Sequence of chain A:
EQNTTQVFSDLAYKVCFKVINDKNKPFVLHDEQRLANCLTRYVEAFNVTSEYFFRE

These two protein chains interact to form a complex.

Sequence of chain B:
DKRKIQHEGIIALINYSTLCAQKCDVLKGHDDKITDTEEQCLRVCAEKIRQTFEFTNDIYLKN

Contacts between the two chains:
Residue L44 in chain B interacts with residue A46 in chain A (closest heavy-atom distance 3.7 Å).
Residue D34 in chain B contacts residue R42 in chain A (closest heavy-atom distance 3.6 Å).
Residue I36 in chain B contacts residue A46 in chain A (closest heavy-atom distance 3.5 Å).
Residue I16 in chain B is in contact with residue F9 in chain A (closest heavy-atom distance 3.8 Å).
Residue D34 in chain B interacts with residue N38 in chain A (closest heavy-atom distance 3.8 Å).
Residue L29 in chain B contacts residue V16 in chain A (closest heavy-atom distance 3.6 Å).
Residue L29 in chain B interacts with residue C17 in chain A (closest heavy-atom distance 3.7 Å).
Residue N17 in chain B interacts with residue L12 in chain A (closest heavy-atom distance 3.5 Å).
Residue I13 in chain B interacts with residue V8 in chain A (closest heavy-atom distance 3.8 Å).
Residue D33 in chain B is in contact with residue N38 in chain A (closest heavy-atom distance 3.9 Å).
Residue A48 in chain B contacts residue Y53 in chain A (closest heavy-atom distance 3.6 Å).
Residue L29 in chain B contacts residue V20 in chain A (closest heavy-atom distance 3.3 Å).
Residue D33 in chain B is in contact with residue R42 in chain A (closest heavy-atom distance 3.1 Å).
Residue T20 in chain B contacts residue L12 in chain A (closest heavy-atom distance 3.9 Å).
Residue A48 in chain B interacts with residue F54 in chain A (closest heavy-atom distance 3.1 Å).
Residue H9 in chain B contacts residue T5 in chain A (closest heavy-atom distance 3.5 Å).
Residue H32 in chain B contacts residue R42 in chain A (closest heavy-atom distance 3.2 Å).
Residue E41 in chain B is in contact with residue V49 in chain A (closest heavy-atom distance 4.2 Å).
Residue K35 in chain B contacts residue E45 in chain A (closest heavy-atom distance 3.8 Å).
Residue H32 in chain B contacts residue N38 in chain A (closest heavy-atom distance 4.1 Å).
Residue I36 in chain B interacts with residue R42 in chain A (closest heavy-atom distance 3.3 Å).
Residue G31 in chain B contacts residue R35 in chain A (closest heavy-atom distance 3.3 Å).
Residue E41 in chain B interacts with residue E45 in chain A (closest heavy-atom distance 3.9 Å).
Residue I51 in chain B interacts with residue F54 in chain A (closest heavy-atom distance 3.6 Å).
Residue L29 in chain B interacts with residue C39 in chain A (closest heavy-atom distance 3.6 Å).
Residue I12 in chain B interacts with residue T5 in chain A (closest heavy-atom distance 3.5 Å).
Residue R45 in chain B contacts residue V49 in chain A (closest heavy-atom distance 3.7 Å).
Residue T20 in chain B interacts with residue Y43 in chain A (closest heavy-atom distance 2.6 Å).
Residue I13 in chain B interacts with residue T5 in chain A (closest heavy-atom distance 3.9 Å).
Residue L15 in chain B contacts residue F54 in chain A (closest heavy-atom distance 4.0 Å).
Residue I16 in chain B is in contact with residue L12 in chain A (closest heavy-atom distance 3.8 Å).
Residue S19 in chain B interacts with residue T50 in chain A (closest heavy-atom distance 3.7 Å).
Residue E49 in chain B interacts with residue Y53 in chain A (closest heavy-atom distance 2.4 Å).
Residue S19 in chain B interacts with residue F47 in chain A (closest heavy-atom distance 3.6 Å).
Residue R45 in chain B interacts with residue Y53 in chain A (closest heavy-atom distance 3.6 Å).
Residue V28 in chain B contacts residue A46 in chain A (closest heavy-atom distance 4.1 Å).
Residue L29 in chain B contacts residue Y43 in chain A (closest heavy-atom distance 3.6 Å).
Residue V28 in chain B contacts residue R42 in chain A (closest heavy-atom distance 3.1 Å).
Residue L44 in chain B contacts residue T50 in chain A (closest heavy-atom distance 4.0 Å).
Residue E40 in chain B contacts residue R42 in chain A (closest heavy-atom distance 2.4 Å).
Residue G31 in chain B is in contact with residue I21 in chain A (closest heavy-atom distance 4.0 Å).
Residue I16 in chain B interacts with residue T5 in chain A (closest heavy-atom distance 3.6 Å).
Residue K30 in chain B interacts with residue C39 in chain A (closest heavy-atom distance 3.8 Å).
Residue A23 in chain B contacts residue A46 in chain A (closest heavy-atom distance 3.9 Å).
Residue R52 in chain B contacts residue F54 in chain A (closest heavy-atom distance 4.0 Å).
Residue I16 in chain B is in contact with residue Y43 in chain A (closest heavy-atom distance 4.1 Å).
Residue S19 in chain B interacts with residue S51 in chain A (closest heavy-atom distance 4.0 Å).
Residue T20 in chain B interacts with residue V16 in chain A (closest heavy-atom distance 3.7 Å).
Residue I36 in chain B contacts residue E45 in chain A (closest heavy-atom distance 3.6 Å).
Residue A48 in chain B contacts residue T50 in chain A (closest heavy-atom distance 3.8 Å).
Residue C22 in chain B is in contact with residue T50 in chain A (closest heavy-atom distance 4.2 Å).
Residue K30 in chain B interacts with residue R42 in chain A (closest heavy-atom distance 3.1 Å).
Residue L15 in chain B contacts residue F55 in chain A (closest heavy-atom distance 3.5 Å).
Residue K30 in chain B interacts with residue N38 in chain A (closest heavy-atom distance 4.2 Å).
Residue H9 in chain B contacts residue N4 in chain A (closest heavy-atom distance 2.5 Å).
Residue D34 in chain B contacts residue E45 in chain A (closest heavy-atom distance 3.7 Å).
Residue K35 in chain B interacts with residue R42 in chain A (closest heavy-atom distance 3.2 Å).
Residue G31 in chain B interacts with residue N38 in chain A (closest heavy-atom distance 3.1 Å).
Residue Q24 in chain B is in contact with residue V16 in chain A (closest heavy-atom distance 3.3 Å).
Residue D34 in chain B contacts residue T41 in chain A (closest heavy-atom distance 3.7 Å).